Sequence of the second protein:
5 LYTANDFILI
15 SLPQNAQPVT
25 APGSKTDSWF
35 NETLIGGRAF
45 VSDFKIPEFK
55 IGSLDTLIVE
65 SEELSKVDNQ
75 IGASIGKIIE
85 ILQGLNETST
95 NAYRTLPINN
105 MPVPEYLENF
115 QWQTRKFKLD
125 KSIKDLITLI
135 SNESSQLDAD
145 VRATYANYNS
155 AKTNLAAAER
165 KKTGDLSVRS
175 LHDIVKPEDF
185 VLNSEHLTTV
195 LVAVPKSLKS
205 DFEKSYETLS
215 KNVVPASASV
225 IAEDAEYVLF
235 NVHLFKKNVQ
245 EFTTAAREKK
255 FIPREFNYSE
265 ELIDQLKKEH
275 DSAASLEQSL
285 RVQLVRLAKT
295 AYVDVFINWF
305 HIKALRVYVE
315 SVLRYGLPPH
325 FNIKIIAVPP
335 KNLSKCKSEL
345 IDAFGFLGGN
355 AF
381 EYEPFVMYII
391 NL

This data describes a binding interaction between two proteins.

Sequence of the first protein:
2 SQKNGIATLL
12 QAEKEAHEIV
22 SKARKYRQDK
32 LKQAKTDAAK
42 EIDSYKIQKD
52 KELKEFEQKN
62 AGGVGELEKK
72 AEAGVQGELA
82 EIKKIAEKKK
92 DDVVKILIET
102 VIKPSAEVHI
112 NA

Contacts between the two chains:
Residue T193 in the second protein interacts with residue I7 in the first protein (closest heavy-atom distance 4.4 Å).
Residue A222 in the second protein contacts residue S2 in the first protein (closest heavy-atom distance 4.1 Å).
Residue S221 in the second protein is in contact with residue I7 in the first protein (closest heavy-atom distance 4.6 Å).
Residue S188 in the second protein interacts with residue E14 in the first protein (closest heavy-atom distance 4.5 Å).
Residue A222 in the second protein contacts residue Q3 in the first protein (closest heavy-atom distance 3.4 Å).